Sequence of the second protein:
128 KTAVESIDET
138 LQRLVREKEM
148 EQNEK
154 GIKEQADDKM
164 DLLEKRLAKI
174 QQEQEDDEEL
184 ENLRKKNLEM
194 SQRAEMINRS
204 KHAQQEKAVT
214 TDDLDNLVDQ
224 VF

Interface contacts:
Residue Y797 in the first protein interacts with residue V212 in the second protein (closest heavy-atom distance 3.2 Å).
Residue T796 in the first protein is in contact with residue D216 in the second protein (closest heavy-atom distance 4.9 Å).
Residue D793 in the first protein interacts with residue V212 in the second protein (closest heavy-atom distance 4.7 Å).
Residue D793 in the first protein is in contact with residue D216 in the second protein (closest heavy-atom distance 3.2 Å).
Residue Y797 in the first protein contacts residue T213 in the second protein (closest heavy-atom distance 4.5 Å).
Residue Y797 in the first protein contacts residue E209 in the second protein (closest heavy-atom distance 4.4 Å).
Residue D793 in the first protein contacts residue L217 in the second protein (closest heavy-atom distance 4.9 Å).
Residue D793 in the first protein is in contact with residue T213 in the second protein (closest heavy-atom distance 4.7 Å).

These two protein chains interact to form a complex.

Sequence of the first protein:
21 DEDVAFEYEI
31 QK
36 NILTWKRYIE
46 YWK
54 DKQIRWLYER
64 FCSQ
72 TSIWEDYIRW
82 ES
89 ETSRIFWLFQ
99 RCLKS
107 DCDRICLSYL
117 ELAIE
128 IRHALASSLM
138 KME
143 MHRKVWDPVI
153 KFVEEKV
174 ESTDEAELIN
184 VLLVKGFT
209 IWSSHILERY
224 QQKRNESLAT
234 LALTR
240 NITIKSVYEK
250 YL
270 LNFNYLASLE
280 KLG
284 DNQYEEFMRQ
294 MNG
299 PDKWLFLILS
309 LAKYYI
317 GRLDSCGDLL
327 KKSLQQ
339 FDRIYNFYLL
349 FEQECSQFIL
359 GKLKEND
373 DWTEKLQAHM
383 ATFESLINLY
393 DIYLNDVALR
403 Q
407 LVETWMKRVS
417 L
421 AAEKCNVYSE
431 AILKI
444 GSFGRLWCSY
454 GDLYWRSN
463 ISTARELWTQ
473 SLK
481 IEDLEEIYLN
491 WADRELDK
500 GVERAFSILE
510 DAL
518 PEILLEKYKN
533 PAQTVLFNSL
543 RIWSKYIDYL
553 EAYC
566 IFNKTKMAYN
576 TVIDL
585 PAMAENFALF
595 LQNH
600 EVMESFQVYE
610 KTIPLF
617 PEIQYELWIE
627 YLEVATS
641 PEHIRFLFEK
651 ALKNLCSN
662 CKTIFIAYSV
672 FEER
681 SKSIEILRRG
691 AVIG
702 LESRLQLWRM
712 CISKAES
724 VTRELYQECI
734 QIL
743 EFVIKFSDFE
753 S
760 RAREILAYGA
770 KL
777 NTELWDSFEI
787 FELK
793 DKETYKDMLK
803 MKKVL